Sequence of the second protein:
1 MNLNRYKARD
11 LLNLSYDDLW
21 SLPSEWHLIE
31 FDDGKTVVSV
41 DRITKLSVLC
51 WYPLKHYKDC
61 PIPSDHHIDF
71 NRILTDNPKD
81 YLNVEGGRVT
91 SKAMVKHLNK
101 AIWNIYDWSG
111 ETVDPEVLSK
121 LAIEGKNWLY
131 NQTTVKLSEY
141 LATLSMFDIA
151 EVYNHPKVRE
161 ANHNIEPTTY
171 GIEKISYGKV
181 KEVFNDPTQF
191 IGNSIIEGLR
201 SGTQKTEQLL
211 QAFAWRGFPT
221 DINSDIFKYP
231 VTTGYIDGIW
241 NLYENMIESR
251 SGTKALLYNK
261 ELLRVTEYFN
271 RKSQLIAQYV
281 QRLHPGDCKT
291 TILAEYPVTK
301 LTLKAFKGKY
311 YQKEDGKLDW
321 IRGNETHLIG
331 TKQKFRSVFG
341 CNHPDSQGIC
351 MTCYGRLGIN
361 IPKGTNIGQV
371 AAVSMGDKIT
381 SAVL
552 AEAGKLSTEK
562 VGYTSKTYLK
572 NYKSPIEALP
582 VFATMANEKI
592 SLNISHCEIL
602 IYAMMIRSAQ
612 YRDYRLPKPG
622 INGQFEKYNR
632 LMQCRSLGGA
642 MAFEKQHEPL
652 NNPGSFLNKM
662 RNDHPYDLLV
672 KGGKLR

Sequence of the first protein:
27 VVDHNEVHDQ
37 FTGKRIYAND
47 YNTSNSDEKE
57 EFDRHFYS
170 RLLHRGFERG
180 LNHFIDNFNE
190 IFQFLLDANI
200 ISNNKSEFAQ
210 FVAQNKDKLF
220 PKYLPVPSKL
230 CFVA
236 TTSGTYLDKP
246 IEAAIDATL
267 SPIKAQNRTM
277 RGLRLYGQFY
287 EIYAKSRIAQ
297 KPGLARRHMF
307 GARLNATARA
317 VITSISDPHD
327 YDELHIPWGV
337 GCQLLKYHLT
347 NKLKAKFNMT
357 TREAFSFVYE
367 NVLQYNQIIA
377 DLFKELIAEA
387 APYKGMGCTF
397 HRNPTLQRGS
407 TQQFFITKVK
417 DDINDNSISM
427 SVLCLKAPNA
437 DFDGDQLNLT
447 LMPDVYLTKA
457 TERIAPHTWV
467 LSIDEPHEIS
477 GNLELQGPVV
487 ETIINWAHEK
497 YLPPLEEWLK

Residue-level contacts at the interface:
Residue S24 in the second protein is in contact with residue W504 in the first protein (closest heavy-atom distance 3.6 Å).
Residue S119 in the second protein contacts residue H463 in the first protein (closest heavy-atom distance 2.3 Å).
Residue L357 in the second protein contacts residue E471 in the first protein (closest heavy-atom distance 3.3 Å).
Residue E116 in the second protein contacts residue R459 in the first protein (closest heavy-atom distance 2.7 Å).
Residue R42 in the second protein interacts with residue Y497 in the first protein (closest heavy-atom distance 3.3 Å).
Residue N360 in the second protein contacts residue E471 in the first protein (closest heavy-atom distance 3.4 Å).
Residue N127 in the second protein contacts residue D326 in the first protein (closest heavy-atom distance 3.4 Å).
Residue K378 in the second protein is in contact with residue D470 in the first protein (closest heavy-atom distance 3.4 Å).
Residue Y140 in the second protein contacts residue T488 in the first protein (closest heavy-atom distance 3.4 Å).
Residue K92 in the second protein interacts with residue E480 in the first protein (closest heavy-atom distance 3.5 Å).
Residue L3 in the second protein interacts with residue W504 in the first protein (closest heavy-atom distance 3.5 Å).
Residue V373 in the second protein interacts with residue L402 in the first protein (closest heavy-atom distance 3.5 Å).
Residue E116 in the second protein contacts residue H463 in the first protein (closest heavy-atom distance 3.5 Å).
Residue N270 in the second protein interacts with residue L402 in the first protein (closest heavy-atom distance 3.5 Å).
Residue H648 in the second protein is in contact with residue K291 in the first protein (closest heavy-atom distance 3.2 Å).
Residue I359 in the second protein contacts residue H473 in the first protein (closest heavy-atom distance 3.4 Å).
Residue W103 in the second protein contacts residue H473 in the first protein (closest heavy-atom distance 3.4 Å).
Residue L82 in the second protein is in contact with residue E502 in the first protein (closest heavy-atom distance 3.6 Å).
Residue Q647 in the second protein contacts residue I294 in the first protein (closest heavy-atom distance 3.3 Å).
Residue T365 in the second protein contacts residue R404 in the first protein (closest heavy-atom distance 3.4 Å).
Residue Y140 in the second protein interacts with residue W492 in the first protein (closest heavy-atom distance 3.5 Å).
Residue H648 in the second protein contacts residue E287 in the first protein (closest heavy-atom distance 3.2 Å).
Residue N594 in the second protein interacts with residue D470 in the first protein (closest heavy-atom distance 3.4 Å).
Residue N2 in the second protein is in contact with residue W504 in the first protein (closest heavy-atom distance 3.3 Å).
Residue N360 in the second protein is in contact with residue S468 in the first protein (closest heavy-atom distance 2.8 Å).
Residue N99 in the second protein is in contact with residue E474 in the first protein (closest heavy-atom distance 3.4 Å).
Residue A142 in the second protein interacts with residue E487 in the first protein (closest heavy-atom distance 3.4 Å).
Residue L141 in the second protein is in contact with residue N491 in the first protein (closest heavy-atom distance 3.6 Å).
Residue N99 in the second protein interacts with residue I475 in the first protein (closest heavy-atom distance 3.2 Å).
Residue N127 in the second protein is in contact with residue H325 in the first protein (closest heavy-atom distance 3.1 Å).
Residue V89 in the second protein is in contact with residue I490 in the first protein (closest heavy-atom distance 3.3 Å).
Residue S24 in the second protein interacts with residue Y497 in the first protein (closest heavy-atom distance 2.3 Å).
Residue N99 in the second protein interacts with residue H473 in the first protein (closest heavy-atom distance 3.6 Å).
Residue Q274 in the second protein contacts residue L402 in the first protein (closest heavy-atom distance 3.4 Å).
Residue Y81 in the second protein is in contact with residue L501 in the first protein (closest heavy-atom distance 3.4 Å).
Residue K120 in the second protein contacts residue Y327 in the first protein (closest heavy-atom distance 3.5 Å).
Residue W320 in the second protein is in contact with residue H473 in the first protein (closest heavy-atom distance 3.3 Å).
Residue R271 in the second protein contacts residue R302 in the first protein (closest heavy-atom distance 3.2 Å).
Residue N127 in the second protein interacts with residue Y327 in the first protein (closest heavy-atom distance 3.6 Å).
Residue W26 in the second protein contacts residue P499 in the first protein (closest heavy-atom distance 3.0 Å).
Residue Q647 in the second protein is in contact with residue A295 in the first protein (closest heavy-atom distance 3.3 Å).
Residue H597 in the second protein interacts with residue I469 in the first protein (closest heavy-atom distance 2.7 Å).
Residue K307 in the second protein interacts with residue E471 in the first protein (closest heavy-atom distance 3.4 Å).
Residue L658 in the second protein is in contact with residue Q209 in the first protein (closest heavy-atom distance 3.6 Å).
Residue K126 in the second protein contacts residue L479 in the first protein (closest heavy-atom distance 3.4 Å).
Residue S119 in the second protein contacts residue V466 in the first protein (closest heavy-atom distance 3.4 Å).
Residue G655 in the second protein is in contact with residue E206 in the first protein (closest heavy-atom distance 3.4 Å).
Residue R613 in the second protein contacts residue E206 in the first protein (closest heavy-atom distance 3.4 Å).
Residue N131 in the second protein is in contact with residue H325 in the first protein (closest heavy-atom distance 2.7 Å).
Residue V89 in the second protein interacts with residue H494 in the first protein (closest heavy-atom distance 3.1 Å).
Residue R356 in the second protein contacts residue H473 in the first protein (closest heavy-atom distance 3.3 Å).
Residue S374 in the second protein contacts residue D470 in the first protein (closest heavy-atom distance 2.7 Å).
Residue R42 in the second protein is in contact with residue W492 in the first protein (closest heavy-atom distance 2.5 Å).
Residue R42 in the second protein contacts residue E495 in the first protein (closest heavy-atom distance 3.1 Å).
Residue L137 in the second protein interacts with residue W492 in the first protein (closest heavy-atom distance 3.6 Å).
Residue R356 in the second protein is in contact with residue P472 in the first protein (closest heavy-atom distance 3.5 Å).
Residue R88 in the second protein is in contact with residue H494 in the first protein (closest heavy-atom distance 3.2 Å).
Residue N360 in the second protein interacts with residue L467 in the first protein (closest heavy-atom distance 3.6 Å).
Residue N360 in the second protein interacts with residue P472 in the first protein (closest heavy-atom distance 3.2 Å).
Residue S201 in the second protein interacts with residue I490 in the first protein (closest heavy-atom distance 3.3 Å).

The following describes two proteins that form a bound complex.